Contacts between the two chains:
Residue Y2 in protein 2 is in contact with residue L49 in protein 1 (closest heavy-atom distance 3.6 Å).
Residue Y2 in protein 2 contacts residue E46 in protein 1 (closest heavy-atom distance 4.0 Å).
Residue M1 in protein 2 contacts residue M51 in protein 1 (closest heavy-atom distance 4.1 Å).
Residue Y12 in protein 2 contacts residue K29 in protein 1 (closest heavy-atom distance 3.2 Å).
Residue Y12 in protein 2 interacts with residue L35 in protein 1 (closest heavy-atom distance 3.5 Å).
Residue T7 in protein 2 contacts residue R36 in protein 1 (closest heavy-atom distance 2.9 Å).
Residue F5 in protein 2 contacts residue L49 in protein 1 (closest heavy-atom distance 3.9 Å).
Residue R8 in protein 2 interacts with residue R36 in protein 1 (closest heavy-atom distance 4.9 Å).
Residue Y12 in protein 2 interacts with residue P32 in protein 1 (closest heavy-atom distance 3.5 Å).
Residue Y2 in protein 2 contacts residue K45 in protein 1 (closest heavy-atom distance 3.6 Å).
Residue M1 in protein 2 is in contact with residue L49 in protein 1 (closest heavy-atom distance 4.3 Å).
Residue Y2 in protein 2 contacts residue L42 in protein 1 (closest heavy-atom distance 3.3 Å).
Residue R6 in protein 2 is in contact with residue R36 in protein 1 (closest heavy-atom distance 3.6 Å).
Residue Y12 in protein 2 contacts residue N31 in protein 1 (closest heavy-atom distance 4.0 Å).
Residue T7 in protein 2 interacts with residue L35 in protein 1 (closest heavy-atom distance 5.0 Å).
Residue M1 in protein 2 interacts with residue K50 in protein 1 (closest heavy-atom distance 3.9 Å).
Residue F5 in protein 2 contacts residue V39 in protein 1 (closest heavy-atom distance 3.7 Å).
Residue A3 in protein 2 contacts residue L49 in protein 1 (closest heavy-atom distance 3.3 Å).
Residue T7 in protein 2 is in contact with residue V39 in protein 1 (closest heavy-atom distance 4.7 Å).
Residue Y12 in protein 2 interacts with residue K30 in protein 1 (closest heavy-atom distance 3.3 Å).
Residue Y2 in protein 2 contacts residue K50 in protein 1 (closest heavy-atom distance 4.3 Å).
Residue F5 in protein 2 is in contact with residue F44 in protein 1 (closest heavy-atom distance 4.2 Å).

Sequence of protein 1:
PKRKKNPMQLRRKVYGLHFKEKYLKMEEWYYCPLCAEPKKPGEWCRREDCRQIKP

Sequence of protein 2:
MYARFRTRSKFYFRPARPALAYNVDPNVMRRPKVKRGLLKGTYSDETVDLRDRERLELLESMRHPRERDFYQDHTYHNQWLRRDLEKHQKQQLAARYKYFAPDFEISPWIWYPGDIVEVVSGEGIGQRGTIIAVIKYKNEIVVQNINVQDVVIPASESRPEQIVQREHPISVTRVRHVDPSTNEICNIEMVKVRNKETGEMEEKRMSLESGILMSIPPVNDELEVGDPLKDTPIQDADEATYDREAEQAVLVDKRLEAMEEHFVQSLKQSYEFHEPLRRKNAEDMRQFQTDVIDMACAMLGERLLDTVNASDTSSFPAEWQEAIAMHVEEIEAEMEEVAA

This data describes a binding interaction between two proteins.